Interface contacts:
Residue Y89 in protein 2 is in contact with residue S87 in protein 1 (closest heavy-atom distance 2.9 Å).
Residue S97 in protein 2 is in contact with residue Y57 in protein 1 (closest heavy-atom distance 2.9 Å).
Residue M146 in protein 2 is in contact with residue E58 in protein 1 (closest heavy-atom distance 3.8 Å).
Residue K135 in protein 2 contacts residue H88 in protein 1 (closest heavy-atom distance 3.0 Å).
Residue M1 in protein 2 is in contact with residue V50 in protein 1 (closest heavy-atom distance 4.3 Å).
Residue E145 in protein 2 contacts residue P54 in protein 1 (closest heavy-atom distance 3.6 Å).
Residue E3 in protein 2 interacts with residue R29 in protein 1 (closest heavy-atom distance 4.1 Å).
Residue C111 in protein 2 interacts with residue Y57 in protein 1 (closest heavy-atom distance 4.2 Å).
Residue T117 in protein 2 contacts residue T86 in protein 1 (closest heavy-atom distance 3.6 Å).
Residue E3 in protein 2 is in contact with residue W52 in protein 1 (closest heavy-atom distance 3.3 Å).
Residue K155 in protein 2 contacts residue S69 in protein 1 (closest heavy-atom distance 3.3 Å).
Residue N2 in protein 2 interacts with residue I48 in protein 1 (closest heavy-atom distance 2.9 Å).
Residue M146 in protein 2 contacts residue T62 in protein 1 (closest heavy-atom distance 3.2 Å).
Residue K155 in protein 2 interacts with residue K71 in protein 1 (closest heavy-atom distance 2.8 Å).
Residue Q123 in protein 2 contacts residue T86 in protein 1 (closest heavy-atom distance 3.4 Å).
Residue S97 in protein 2 contacts residue S95 in protein 1 (closest heavy-atom distance 2.7 Å).
Residue F113 in protein 2 contacts residue Y57 in protein 1 (closest heavy-atom distance 3.3 Å).
Residue M1 in protein 2 contacts residue L36 in protein 1 (closest heavy-atom distance 3.8 Å).
Residue T117 in protein 2 contacts residue S87 in protein 1 (closest heavy-atom distance 3.9 Å).
Residue E145 in protein 2 interacts with residue W52 in protein 1 (closest heavy-atom distance 3.7 Å).
Residue L4 in protein 2 contacts residue D49 in protein 1 (closest heavy-atom distance 3.9 Å).
Residue E145 in protein 2 contacts residue R22 in protein 1 (closest heavy-atom distance 2.7 Å).
Residue H153 in protein 2 contacts residue L66 in protein 1 (closest heavy-atom distance 3.6 Å).
Residue N2 in protein 2 is in contact with residue D49 in protein 1 (closest heavy-atom distance 2.8 Å).
Residue V115 in protein 2 interacts with residue H88 in protein 1 (closest heavy-atom distance 3.4 Å).
Residue L105 in protein 2 contacts residue G60 in protein 1 (closest heavy-atom distance 4.0 Å).
Residue E5 in protein 2 interacts with residue W52 in protein 1 (closest heavy-atom distance 3.4 Å).
Residue C118 in protein 2 contacts residue T86 in protein 1 (closest heavy-atom distance 3.4 Å).
Residue L101 in protein 2 is in contact with residue Y57 in protein 1 (closest heavy-atom distance 3.3 Å).
Residue E5 in protein 2 interacts with residue R22 in protein 1 (closest heavy-atom distance 3.0 Å).
Residue T117 in protein 2 is in contact with residue H88 in protein 1 (closest heavy-atom distance 3.0 Å).
Residue L149 in protein 2 is in contact with residue W52 in protein 1 (closest heavy-atom distance 4.0 Å).
Residue M146 in protein 2 contacts residue V61 in protein 1 (closest heavy-atom distance 4.2 Å).
Residue T142 in protein 2 interacts with residue P54 in protein 1 (closest heavy-atom distance 3.4 Å).
Residue L4 in protein 2 interacts with residue V51 in protein 1 (closest heavy-atom distance 3.3 Å).
Residue S97 in protein 2 interacts with residue A91 in protein 1 (closest heavy-atom distance 4.1 Å).
Residue G104 in protein 2 interacts with residue V61 in protein 1 (closest heavy-atom distance 3.5 Å).
Residue N2 in protein 2 contacts residue D47 in protein 1 (closest heavy-atom distance 3.2 Å).
Residue D119 in protein 2 contacts residue T86 in protein 1 (closest heavy-atom distance 3.7 Å).
Residue L101 in protein 2 is in contact with residue S95 in protein 1 (closest heavy-atom distance 3.7 Å).
Residue L149 in protein 2 contacts residue V51 in protein 1 (closest heavy-atom distance 3.6 Å).
Residue K155 in protein 2 interacts with residue L66 in protein 1 (closest heavy-atom distance 4.2 Å).
Residue E3 in protein 2 contacts residue M32 in protein 1 (closest heavy-atom distance 4.0 Å).
Residue L105 in protein 2 is in contact with residue Q64 in protein 1 (closest heavy-atom distance 3.3 Å).
Residue K155 in protein 2 interacts with residue Y72 in protein 1 (closest heavy-atom distance 3.3 Å).
Residue M1 in protein 2 interacts with residue D47 in protein 1 (closest heavy-atom distance 2.6 Å).
Residue V100 in protein 2 is in contact with residue Y57 in protein 1 (closest heavy-atom distance 3.5 Å).
Residue E145 in protein 2 is in contact with residue V53 in protein 1 (closest heavy-atom distance 4.1 Å).
Residue L101 in protein 2 interacts with residue S98 in protein 1 (closest heavy-atom distance 3.6 Å).
Residue K155 in protein 2 contacts residue D49 in protein 1 (closest heavy-atom distance 4.0 Å).
Residue M1 in protein 2 contacts residue I48 in protein 1 (closest heavy-atom distance 2.7 Å).
Residue M146 in protein 2 interacts with residue P54 in protein 1 (closest heavy-atom distance 3.9 Å).
Residue L105 in protein 2 interacts with residue V61 in protein 1 (closest heavy-atom distance 3.7 Å).
Residue L101 in protein 2 interacts with residue G99 in protein 1 (closest heavy-atom distance 4.0 Å).
Residue E3 in protein 2 contacts residue V50 in protein 1 (closest heavy-atom distance 3.4 Å).
Residue L149 in protein 2 contacts residue T62 in protein 1 (closest heavy-atom distance 4.3 Å).
Residue M146 in protein 2 interacts with residue V53 in protein 1 (closest heavy-atom distance 4.1 Å).
Residue L4 in protein 2 is in contact with residue W52 in protein 1 (closest heavy-atom distance 3.1 Å).
Residue L4 in protein 2 interacts with residue V50 in protein 1 (closest heavy-atom distance 2.7 Å).
Residue N2 in protein 2 interacts with residue V50 in protein 1 (closest heavy-atom distance 3.4 Å).

Sequence of protein 1:
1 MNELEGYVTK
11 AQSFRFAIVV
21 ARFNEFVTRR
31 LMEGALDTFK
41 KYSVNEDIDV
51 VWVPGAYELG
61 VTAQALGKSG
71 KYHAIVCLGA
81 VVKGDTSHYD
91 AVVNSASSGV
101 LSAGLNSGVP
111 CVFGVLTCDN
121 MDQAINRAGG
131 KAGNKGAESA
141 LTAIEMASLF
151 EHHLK

Sequence of protein 2:
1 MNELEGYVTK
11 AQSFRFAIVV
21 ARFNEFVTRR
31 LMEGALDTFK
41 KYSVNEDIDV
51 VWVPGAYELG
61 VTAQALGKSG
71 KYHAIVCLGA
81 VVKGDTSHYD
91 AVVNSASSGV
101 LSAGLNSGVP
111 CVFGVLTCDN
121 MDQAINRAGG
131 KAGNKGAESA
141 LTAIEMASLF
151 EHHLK

The following describes two proteins that form a bound complex.